Residue-level contacts at the interface:
Residue T232 in the second protein contacts residue I4 in the first protein (closest heavy-atom distance 4.4 Å).
Residue V81 in the second protein contacts residue L5 in the first protein (closest heavy-atom distance 3.5 Å).
Residue F60 in the second protein interacts with residue L8 in the first protein (closest heavy-atom distance 3.3 Å).
Residue R85 in the second protein interacts with residue L5 in the first protein (closest heavy-atom distance 3.9 Å).
Residue E236 in the second protein contacts residue K3 in the first protein (closest heavy-atom distance 3.1 Å).
Residue L77 in the second protein is in contact with residue H6 in the first protein (closest heavy-atom distance 4.6 Å).
Residue V81 in the second protein is in contact with residue L9 in the first protein (closest heavy-atom distance 5.0 Å).
Residue F233 in the second protein interacts with residue L5 in the first protein (closest heavy-atom distance 3.8 Å).
Residue Q80 in the second protein interacts with residue L9 in the first protein (closest heavy-atom distance 3.9 Å).
Residue V81 in the second protein contacts residue H6 in the first protein (closest heavy-atom distance 4.6 Å).
Residue F233 in the second protein contacts residue L8 in the first protein (closest heavy-atom distance 3.4 Å).
Residue F233 in the second protein contacts residue I4 in the first protein (closest heavy-atom distance 3.3 Å).
Residue K67 in the second protein is in contact with residue L9 in the first protein (closest heavy-atom distance 4.1 Å).
Residue L84 in the second protein contacts residue L5 in the first protein (closest heavy-atom distance 4.5 Å).
Residue E236 in the second protein interacts with residue H6 in the first protein (closest heavy-atom distance 4.6 Å).
Residue V63 in the second protein contacts residue L9 in the first protein (closest heavy-atom distance 3.5 Å).
Residue V63 in the second protein interacts with residue L5 in the first protein (closest heavy-atom distance 3.9 Å).
Residue E236 in the second protein contacts residue L5 in the first protein (closest heavy-atom distance 3.0 Å).
Residue R85 in the second protein contacts residue H2 in the first protein (closest heavy-atom distance 3.1 Å).
Residue M237 in the second protein interacts with residue L5 in the first protein (closest heavy-atom distance 3.5 Å).
Residue V63 in the second protein is in contact with residue L8 in the first protein (closest heavy-atom distance 3.8 Å).
Residue E236 in the second protein is in contact with residue H2 in the first protein (closest heavy-atom distance 3.1 Å).
Residue F72 in the second protein interacts with residue L9 in the first protein (closest heavy-atom distance 4.9 Å).
Residue F60 in the second protein is in contact with residue I4 in the first protein (closest heavy-atom distance 4.5 Å).
Residue L77 in the second protein interacts with residue Q10 in the first protein (closest heavy-atom distance 3.9 Å).
Residue L77 in the second protein interacts with residue L9 in the first protein (closest heavy-atom distance 4.3 Å).
Residue V81 in the second protein interacts with residue H2 in the first protein (closest heavy-atom distance 3.8 Å).
Residue K67 in the second protein is in contact with residue L8 in the first protein (closest heavy-atom distance 3.4 Å).
Residue L84 in the second protein contacts residue L9 in the first protein (closest heavy-atom distance 4.3 Å).
Residue E236 in the second protein is in contact with residue I4 in the first protein (closest heavy-atom distance 3.0 Å).
Residue K67 in the second protein is in contact with residue Q10 in the first protein (closest heavy-atom distance 4.8 Å).

Sequence of the first protein:
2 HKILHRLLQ

Sequence of the second protein:
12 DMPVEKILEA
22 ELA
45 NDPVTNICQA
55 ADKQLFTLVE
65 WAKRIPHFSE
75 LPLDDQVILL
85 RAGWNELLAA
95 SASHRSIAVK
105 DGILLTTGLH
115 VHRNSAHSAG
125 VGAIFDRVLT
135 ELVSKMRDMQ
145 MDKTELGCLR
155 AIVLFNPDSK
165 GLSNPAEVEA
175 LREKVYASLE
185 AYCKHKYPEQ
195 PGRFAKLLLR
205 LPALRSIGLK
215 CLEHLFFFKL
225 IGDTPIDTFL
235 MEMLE

This data describes a binding interaction between two proteins.